Sequence of protein 1:
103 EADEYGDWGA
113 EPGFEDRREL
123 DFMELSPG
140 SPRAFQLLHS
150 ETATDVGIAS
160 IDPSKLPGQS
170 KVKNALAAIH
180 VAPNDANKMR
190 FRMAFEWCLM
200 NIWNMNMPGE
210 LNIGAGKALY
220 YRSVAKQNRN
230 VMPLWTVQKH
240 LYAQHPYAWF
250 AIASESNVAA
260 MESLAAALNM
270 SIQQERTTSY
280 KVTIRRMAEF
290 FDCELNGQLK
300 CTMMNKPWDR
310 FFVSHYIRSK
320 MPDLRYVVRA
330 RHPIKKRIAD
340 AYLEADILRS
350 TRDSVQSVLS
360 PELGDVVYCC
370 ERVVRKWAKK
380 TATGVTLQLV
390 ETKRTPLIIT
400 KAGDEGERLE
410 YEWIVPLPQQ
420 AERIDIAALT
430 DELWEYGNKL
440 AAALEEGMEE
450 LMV

Residue-level contacts at the interface:
Residue T151 in protein 1 interacts with residue A167 in protein 2 (closest heavy-atom distance 3.1 Å).
Residue A112 in protein 1 is in contact with residue Q253 in protein 2 (closest heavy-atom distance 3.4 Å).
Residue G111 in protein 1 is in contact with residue Q253 in protein 2 (closest heavy-atom distance 3.0 Å).
Residue P166 in protein 1 is in contact with residue P423 in protein 2 (closest heavy-atom distance 3.4 Å).
Residue G108 in protein 1 interacts with residue F159 in protein 2 (closest heavy-atom distance 3.1 Å).
Residue V155 in protein 1 interacts with residue V246 in protein 2 (closest heavy-atom distance 2.7 Å).
Residue K164 in protein 1 contacts residue E468 in protein 2 (closest heavy-atom distance 3.5 Å).
Residue Y220 in protein 1 contacts residue E188 in protein 2 (closest heavy-atom distance 3.1 Å).
Residue Q168 in protein 1 interacts with residue E419 in protein 2 (closest heavy-atom distance 3.2 Å).
Residue G167 in protein 1 contacts residue E419 in protein 2 (closest heavy-atom distance 3.1 Å).
Residue K170 in protein 1 contacts residue E421 in protein 2 (closest heavy-atom distance 3.4 Å).
Residue A224 in protein 1 interacts with residue E188 in protein 2 (closest heavy-atom distance 3.3 Å).
Residue K170 in protein 1 contacts residue D418 in protein 2 (closest heavy-atom distance 3.0 Å).
Residue P166 in protein 1 is in contact with residue R424 in protein 2 (closest heavy-atom distance 3.3 Å).
Residue T151 in protein 1 contacts residue D169 in protein 2 (closest heavy-atom distance 3.5 Å).
Residue A112 in protein 1 interacts with residue Q256 in protein 2 (closest heavy-atom distance 3.4 Å).
Residue R120 in protein 1 contacts residue Y249 in protein 2 (closest heavy-atom distance 3.2 Å).
Residue G108 in protein 1 interacts with residue Q252 in protein 2 (closest heavy-atom distance 2.3 Å).
Residue Y107 in protein 1 is in contact with residue Y249 in protein 2 (closest heavy-atom distance 3.4 Å).
Residue Y219 in protein 1 contacts residue C189 in protein 2 (closest heavy-atom distance 3.2 Å).
Residue D109 in protein 1 interacts with residue Q160 in protein 2 (closest heavy-atom distance 2.9 Å).
Residue W110 in protein 1 is in contact with residue W211 in protein 2 (closest heavy-atom distance 3.1 Å).
Residue L175 in protein 1 interacts with residue L234 in protein 2 (closest heavy-atom distance 2.7 Å).
Residue D154 in protein 1 contacts residue I245 in protein 2 (closest heavy-atom distance 3.5 Å).
Residue S159 in protein 1 is in contact with residue R244 in protein 2 (closest heavy-atom distance 2.8 Å).
Residue F116 in protein 1 contacts residue Q253 in protein 2 (closest heavy-atom distance 3.5 Å).
Residue R120 in protein 1 contacts residue S247 in protein 2 (closest heavy-atom distance 3.0 Å).
Residue Y107 in protein 1 interacts with residue R204 in protein 2 (closest heavy-atom distance 3.4 Å).
Residue M231 in protein 1 interacts with residue V170 in protein 2 (closest heavy-atom distance 2.8 Å).
Residue D109 in protein 1 is in contact with residue R204 in protein 2 (closest heavy-atom distance 3.1 Å).
Residue R221 in protein 1 is in contact with residue V172 in protein 2 (closest heavy-atom distance 3.3 Å).
Residue T151 in protein 1 interacts with residue V170 in protein 2 (closest heavy-atom distance 3.3 Å).
Residue P166 in protein 1 is in contact with residue T266 in protein 2 (closest heavy-atom distance 3.2 Å).
Residue G156 in protein 1 interacts with residue R244 in protein 2 (closest heavy-atom distance 3.3 Å).
Residue R221 in protein 1 is in contact with residue Y190 in protein 2 (closest heavy-atom distance 3.5 Å).
Residue M231 in protein 1 interacts with residue D169 in protein 2 (closest heavy-atom distance 3.2 Å).
Residue A177 in protein 1 contacts residue T333 in protein 2 (closest heavy-atom distance 3.1 Å).
Residue E150 in protein 1 contacts residue A194 in protein 2 (closest heavy-atom distance 3.3 Å).
Residue G108 in protein 1 interacts with residue Y249 in protein 2 (closest heavy-atom distance 3.4 Å).
Residue P232 in protein 1 is in contact with residue P168 in protein 2 (closest heavy-atom distance 3.2 Å).
Residue T153 in protein 1 contacts residue S248 in protein 2 (closest heavy-atom distance 3.5 Å).
Residue H179 in protein 1 contacts residue D165 in protein 2 (closest heavy-atom distance 3.4 Å).
Residue L233 in protein 1 is in contact with residue P168 in protein 2 (closest heavy-atom distance 3.2 Å).
Residue V230 in protein 1 contacts residue D169 in protein 2 (closest heavy-atom distance 3.2 Å).
Residue N229 in protein 1 interacts with residue V172 in protein 2 (closest heavy-atom distance 2.8 Å).
Residue R221 in protein 1 contacts residue T187 in protein 2 (closest heavy-atom distance 2.3 Å).
Residue I178 in protein 1 interacts with residue A473 in protein 2 (closest heavy-atom distance 3.3 Å).
Residue G111 in protein 1 contacts residue Q256 in protein 2 (closest heavy-atom distance 2.8 Å).
Residue N227 in protein 1 contacts residue E188 in protein 2 (closest heavy-atom distance 2.9 Å).
Residue I157 in protein 1 is in contact with residue R244 in protein 2 (closest heavy-atom distance 2.6 Å).
Residue R221 in protein 1 contacts residue E188 in protein 2 (closest heavy-atom distance 3.4 Å).
Residue P166 in protein 1 is in contact with residue V264 in protein 2 (closest heavy-atom distance 3.4 Å).
Residue G111 in protein 1 is in contact with residue K157 in protein 2 (closest heavy-atom distance 3.3 Å).
Residue Y219 in protein 1 is in contact with residue Y190 in protein 2 (closest heavy-atom distance 3.4 Å).
Residue G167 in protein 1 is in contact with residue E421 in protein 2 (closest heavy-atom distance 3.2 Å).
Residue W110 in protein 1 contacts residue K157 in protein 2 (closest heavy-atom distance 3.4 Å).
Residue D109 in protein 1 is in contact with residue F159 in protein 2 (closest heavy-atom distance 3.2 Å).
Residue E113 in protein 1 is in contact with residue Q253 in protein 2 (closest heavy-atom distance 3.2 Å).
Residue L165 in protein 1 is in contact with residue C471 in protein 2 (closest heavy-atom distance 3.4 Å).
Residue S222 in protein 1 is in contact with residue T187 in protein 2 (closest heavy-atom distance 3.4 Å).

These two protein chains interact to form a complex.

Sequence of protein 2:
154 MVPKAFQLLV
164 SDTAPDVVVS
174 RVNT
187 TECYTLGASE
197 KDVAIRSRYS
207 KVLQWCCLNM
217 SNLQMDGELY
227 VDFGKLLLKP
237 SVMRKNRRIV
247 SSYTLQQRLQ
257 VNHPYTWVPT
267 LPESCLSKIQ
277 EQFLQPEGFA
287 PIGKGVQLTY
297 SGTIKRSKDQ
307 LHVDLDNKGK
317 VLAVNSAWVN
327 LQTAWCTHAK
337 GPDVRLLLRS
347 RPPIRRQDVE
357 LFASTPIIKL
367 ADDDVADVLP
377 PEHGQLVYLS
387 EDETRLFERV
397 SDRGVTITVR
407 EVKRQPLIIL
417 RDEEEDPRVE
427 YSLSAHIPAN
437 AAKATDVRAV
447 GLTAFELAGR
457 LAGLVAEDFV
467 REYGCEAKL